Residue-level contacts at the interface:
Residue T99 in the first protein contacts residue K130 in the second protein (closest heavy-atom distance 3.6 Å).
Residue S100 in the first protein contacts residue I174 in the second protein (closest heavy-atom distance 3.5 Å).
Residue S100 in the first protein interacts with residue Q173 in the second protein (closest heavy-atom distance 3.8 Å).
Residue T99 in the first protein contacts residue Q173 in the second protein (closest heavy-atom distance 4.8 Å).
Residue S100 in the first protein is in contact with residue V176 in the second protein (closest heavy-atom distance 4.5 Å).

Sequence of the second protein:
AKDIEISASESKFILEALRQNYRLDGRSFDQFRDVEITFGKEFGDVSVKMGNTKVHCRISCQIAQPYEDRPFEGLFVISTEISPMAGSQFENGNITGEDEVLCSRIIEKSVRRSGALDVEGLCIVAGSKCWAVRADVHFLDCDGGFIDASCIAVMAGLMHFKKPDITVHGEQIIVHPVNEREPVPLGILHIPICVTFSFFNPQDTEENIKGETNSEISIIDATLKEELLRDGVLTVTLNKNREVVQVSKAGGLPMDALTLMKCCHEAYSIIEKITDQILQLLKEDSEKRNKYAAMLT

The following describes two proteins that form a bound complex.

Sequence of the first protein:
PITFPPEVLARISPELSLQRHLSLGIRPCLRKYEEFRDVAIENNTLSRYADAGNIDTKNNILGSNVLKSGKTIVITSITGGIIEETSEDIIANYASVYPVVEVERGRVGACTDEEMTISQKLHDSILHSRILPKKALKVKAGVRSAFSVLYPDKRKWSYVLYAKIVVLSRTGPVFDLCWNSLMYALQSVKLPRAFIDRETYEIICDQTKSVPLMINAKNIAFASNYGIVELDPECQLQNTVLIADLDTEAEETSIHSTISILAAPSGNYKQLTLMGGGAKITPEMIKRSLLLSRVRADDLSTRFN